Sequence of the first protein:
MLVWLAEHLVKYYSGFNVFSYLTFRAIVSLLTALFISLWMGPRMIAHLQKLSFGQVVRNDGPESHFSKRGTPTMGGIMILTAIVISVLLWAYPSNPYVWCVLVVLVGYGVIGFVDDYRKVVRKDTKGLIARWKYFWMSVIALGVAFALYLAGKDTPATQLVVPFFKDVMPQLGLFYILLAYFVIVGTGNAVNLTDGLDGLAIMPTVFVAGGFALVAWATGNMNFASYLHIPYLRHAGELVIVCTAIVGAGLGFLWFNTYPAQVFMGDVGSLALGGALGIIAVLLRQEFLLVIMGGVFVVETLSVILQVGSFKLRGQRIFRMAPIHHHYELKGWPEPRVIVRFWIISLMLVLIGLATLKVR

This data describes a binding interaction between two proteins.

Interface contacts:
Residue V304 in the first protein contacts residue I25 in the second protein (closest heavy-atom distance 4.1 Å).
Residue V185 in the first protein is in contact with residue M26 in the second protein (closest heavy-atom distance 3.9 Å).
Residue I305 in the first protein contacts residue P21 in the second protein (closest heavy-atom distance 3.7 Å).
Residue V291 in the first protein is in contact with residue L15 in the second protein (closest heavy-atom distance 4.0 Å).
Residue E329 in the first protein interacts with residue R42 in the second protein (closest heavy-atom distance 2.4 Å).
Residue F288 in the first protein is in contact with residue A11 in the second protein (closest heavy-atom distance 4.2 Å).
Residue L330 in the first protein contacts residue R42 in the second protein (closest heavy-atom distance 4.2 Å).
Residue Y134 in the first protein contacts residue I25 in the second protein (closest heavy-atom distance 4.0 Å).
Residue T301 in the first protein interacts with residue S22 in the second protein (closest heavy-atom distance 3.5 Å).
Residue F66 in the first protein contacts residue K46 in the second protein (closest heavy-atom distance 3.3 Å).
Residue V185 in the first protein is in contact with residue L23 in the second protein (closest heavy-atom distance 3.7 Å).
Residue N189 in the first protein interacts with residue S22 in the second protein (closest heavy-atom distance 3.6 Å).
Residue M321 in the first protein contacts residue R33 in the second protein (closest heavy-atom distance 4.3 Å).
Residue E329 in the first protein contacts residue K46 in the second protein (closest heavy-atom distance 2.7 Å).
Residue L193 in the first protein interacts with residue R33 in the second protein (closest heavy-atom distance 2.9 Å).
Residue P170 in the first protein interacts with residue H3 in the second protein (closest heavy-atom distance 3.7 Å).
Residue I305 in the first protein is in contact with residue L24 in the second protein (closest heavy-atom distance 3.3 Å).
Residue F66 in the first protein interacts with residue M50 in the second protein (closest heavy-atom distance 3.4 Å).
Residue F66 in the first protein is in contact with residue L49 in the second protein (closest heavy-atom distance 4.1 Å).
Residue N189 in the first protein interacts with residue L23 in the second protein (closest heavy-atom distance 4.4 Å).
Residue R320 in the first protein contacts residue S38 in the second protein (closest heavy-atom distance 4.0 Å).
Residue M321 in the first protein interacts with residue P35 in the second protein (closest heavy-atom distance 3.8 Å).
Residue L197 in the first protein contacts residue R42 in the second protein (closest heavy-atom distance 3.3 Å).
Residue R69 in the first protein interacts with residue I47 in the second protein (closest heavy-atom distance 3.7 Å).
Residue E329 in the first protein contacts residue Q45 in the second protein (closest heavy-atom distance 4.3 Å).
Residue G196 in the first protein is in contact with residue R42 in the second protein (closest heavy-atom distance 4.0 Å).
Residue L330 in the first protein interacts with residue Q45 in the second protein (closest heavy-atom distance 3.3 Å).
Residue Q171 in the first protein interacts with residue H3 in the second protein (closest heavy-atom distance 3.8 Å).
Residue F288 in the first protein interacts with residue L15 in the second protein (closest heavy-atom distance 3.6 Å).
Residue V308 in the first protein contacts residue I28 in the second protein (closest heavy-atom distance 4.2 Å).
Residue V304 in the first protein interacts with residue R33 in the second protein (closest heavy-atom distance 3.9 Å).
Residue F175 in the first protein is in contact with residue M1 in the second protein (closest heavy-atom distance 4.1 Å).
Residue Q171 in the first protein interacts with residue G2 in the second protein (closest heavy-atom distance 4.1 Å).
Residue S67 in the first protein is in contact with residue M50 in the second protein (closest heavy-atom distance 4.2 Å).
Residue L172 in the first protein interacts with residue W4 in the second protein (closest heavy-atom distance 4.3 Å).
Residue L302 in the first protein interacts with residue P21 in the second protein (closest heavy-atom distance 3.9 Å).
Residue H326 in the first protein interacts with residue W39 in the second protein (closest heavy-atom distance 4.3 Å).
Residue Y181 in the first protein is in contact with residue M26 in the second protein (closest heavy-atom distance 3.2 Å).
Residue P62 in the first protein is in contact with residue M50 in the second protein (closest heavy-atom distance 3.1 Å).
Residue G186 in the first protein interacts with residue L23 in the second protein (closest heavy-atom distance 4.1 Å).
Residue L160 in the first protein is in contact with residue L15 in the second protein (closest heavy-atom distance 4.4 Å).
Residue Y181 in the first protein contacts residue L23 in the second protein (closest heavy-atom distance 4.2 Å).
Residue T301 in the first protein contacts residue I25 in the second protein (closest heavy-atom distance 4.1 Å).
Residue G186 in the first protein interacts with residue S22 in the second protein (closest heavy-atom distance 3.1 Å).
Residue V291 in the first protein interacts with residue L19 in the second protein (closest heavy-atom distance 3.4 Å).
Residue A322 in the first protein contacts residue R33 in the second protein (closest heavy-atom distance 3.3 Å).
Residue F175 in the first protein contacts residue W4 in the second protein (closest heavy-atom distance 4.2 Å).
Residue L193 in the first protein is in contact with residue I25 in the second protein (closest heavy-atom distance 3.9 Å).
Residue E63 in the first protein contacts residue M50 in the second protein (closest heavy-atom distance 3.6 Å).
Residue F182 in the first protein interacts with residue L23 in the second protein (closest heavy-atom distance 3.3 Å).
Residue E335 in the first protein interacts with residue K46 in the second protein (closest heavy-atom distance 3.7 Å).
Residue T301 in the first protein is in contact with residue P21 in the second protein (closest heavy-atom distance 3.7 Å).
Residue R69 in the first protein interacts with residue M50 in the second protein (closest heavy-atom distance 4.1 Å).
Residue Y134 in the first protein is in contact with residue M26 in the second protein (closest heavy-atom distance 3.6 Å).
Residue V298 in the first protein interacts with residue L18 in the second protein (closest heavy-atom distance 3.6 Å).
Residue M321 in the first protein is in contact with residue R34 in the second protein (closest heavy-atom distance 3.8 Å).
Residue L172 in the first protein is in contact with residue F12 in the second protein (closest heavy-atom distance 4.3 Å).
Residue H326 in the first protein is in contact with residue R42 in the second protein (closest heavy-atom distance 3.5 Å).
Residue M321 in the first protein is in contact with residue S38 in the second protein (closest heavy-atom distance 3.3 Å).
Residue P170 in the first protein contacts residue W4 in the second protein (closest heavy-atom distance 4.3 Å).

Sequence of the second protein:
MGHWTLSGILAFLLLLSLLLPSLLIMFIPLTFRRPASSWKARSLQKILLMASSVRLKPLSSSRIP